Contacts between the two chains:
Residue T35 in the second protein interacts with residue Q38 in the first protein (closest heavy-atom distance 3.6 Å).
Residue A42 in the second protein contacts residue A42 in the first protein (closest heavy-atom distance 3.9 Å).
Residue Y45 in the second protein contacts residue A46 in the first protein (closest heavy-atom distance 4.1 Å).
Residue A42 in the second protein contacts residue Y45 in the first protein (closest heavy-atom distance 3.5 Å).
Residue L39 in the second protein is in contact with residue Q38 in the first protein (closest heavy-atom distance 3.8 Å).
Residue Q38 in the second protein contacts residue Q38 in the first protein (closest heavy-atom distance 2.7 Å).
Residue Y45 in the second protein interacts with residue Y45 in the first protein (closest heavy-atom distance 3.8 Å).
Residue Q38 in the second protein is in contact with residue T35 in the first protein (closest heavy-atom distance 3.9 Å).
Residue Y45 in the second protein interacts with residue A42 in the first protein (closest heavy-atom distance 3.1 Å).
Residue Q38 in the second protein contacts residue A42 in the first protein (closest heavy-atom distance 4.6 Å).
Residue G49 in the second protein contacts residue L48 in the first protein (closest heavy-atom distance 4.2 Å).
Residue Q38 in the second protein contacts residue L39 in the first protein (closest heavy-atom distance 3.7 Å).
Residue L48 in the second protein is in contact with residue G49 in the first protein (closest heavy-atom distance 4.5 Å).
Residue A46 in the second protein contacts residue Y45 in the first protein (closest heavy-atom distance 3.9 Å).
Residue G49 in the second protein contacts residue G49 in the first protein (closest heavy-atom distance 4.0 Å).

Sequence of the second protein:
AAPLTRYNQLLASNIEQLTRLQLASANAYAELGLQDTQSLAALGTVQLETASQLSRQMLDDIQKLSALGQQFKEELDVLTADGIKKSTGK

Sequence of the first protein:
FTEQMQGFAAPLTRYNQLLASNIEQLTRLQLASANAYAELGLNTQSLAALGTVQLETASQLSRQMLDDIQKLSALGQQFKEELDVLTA

These two protein chains interact to form a complex.